Sequence of chain B:
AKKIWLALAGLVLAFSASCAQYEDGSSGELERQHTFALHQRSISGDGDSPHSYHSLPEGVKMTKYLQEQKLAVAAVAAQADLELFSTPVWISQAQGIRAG

This data describes a binding interaction between two proteins.

Sequence of chain A:
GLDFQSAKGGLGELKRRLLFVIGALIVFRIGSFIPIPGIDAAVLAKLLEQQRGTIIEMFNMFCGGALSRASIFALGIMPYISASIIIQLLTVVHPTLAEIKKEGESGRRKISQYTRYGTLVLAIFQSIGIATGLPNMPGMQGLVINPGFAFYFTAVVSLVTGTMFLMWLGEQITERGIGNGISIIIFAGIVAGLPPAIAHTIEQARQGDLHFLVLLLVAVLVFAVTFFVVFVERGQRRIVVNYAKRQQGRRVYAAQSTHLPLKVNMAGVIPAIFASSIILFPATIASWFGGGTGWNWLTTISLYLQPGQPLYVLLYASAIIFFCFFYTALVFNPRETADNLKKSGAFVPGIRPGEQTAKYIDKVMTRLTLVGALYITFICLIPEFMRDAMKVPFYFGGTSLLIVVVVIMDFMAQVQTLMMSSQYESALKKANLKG

Residue-level contacts at the interface:
Residue C64 in chain A is in contact with residue A38 in chain B (closest heavy-atom distance 3.1 Å).
Residue G143 in chain A contacts residue L31 in chain B (closest heavy-atom distance 2.8 Å).
Residue N341 in chain A contacts residue K3 in chain B (closest heavy-atom distance 2.4 Å).
Residue W289 in chain A contacts residue D25 in chain B (closest heavy-atom distance 3.1 Å).
Residue F5 in chain A interacts with residue S56 in chain B (closest heavy-atom distance 2.6 Å).
Residue I187 in chain A interacts with residue L39 in chain B (closest heavy-atom distance 3.2 Å).
Residue I187 in chain A is in contact with residue H40 in chain B (closest heavy-atom distance 3.4 Å).
Residue T418 in chain A interacts with residue S43 in chain B (closest heavy-atom distance 3.1 Å).
Residue W289 in chain A is in contact with residue Y23 in chain B (closest heavy-atom distance 2.0 Å).
Residue I78 in chain A contacts residue F37 in chain B (closest heavy-atom distance 3.3 Å).
Residue Q142 in chain A interacts with residue E32 in chain B (closest heavy-atom distance 3.3 Å).
Residue M138 in chain A interacts with residue E32 in chain B (closest heavy-atom distance 2.8 Å).
Residue A414 in chain A is in contact with residue R42 in chain B (closest heavy-atom distance 1.9 Å).
Residue W289 in chain A contacts residue Q22 in chain B (closest heavy-atom distance 3.4 Å).
Residue D4 in chain A contacts residue H55 in chain B (closest heavy-atom distance 2.5 Å).
Residue R53 in chain A contacts residue S28 in chain B (closest heavy-atom distance 2.6 Å).
Residue A75 in chain A contacts residue H35 in chain B (closest heavy-atom distance 2.6 Å).
Residue F282 in chain A is in contact with residue F16 in chain B (closest heavy-atom distance 3.1 Å).
Residue M79 in chain A is in contact with residue F37 in chain B (closest heavy-atom distance 2.9 Å).
Residue V44 in chain A is in contact with residue E30 in chain B (closest heavy-atom distance 3.2 Å).
Residue N181 in chain A interacts with residue H40 in chain B (closest heavy-atom distance 2.6 Å).
Residue L135 in chain A interacts with residue Q34 in chain B (closest heavy-atom distance 2.8 Å).
Residue Q142 in chain A contacts residue L31 in chain B (closest heavy-atom distance 3.1 Å).
Residue L12 in chain A interacts with residue H52 in chain B (closest heavy-atom distance 3.1 Å).
Residue L12 in chain A interacts with residue Y54 in chain B (closest heavy-atom distance 2.3 Å).
Residue D4 in chain A is in contact with residue S56 in chain B (closest heavy-atom distance 3.1 Å).
Residue L135 in chain A interacts with residue R33 in chain B (closest heavy-atom distance 2.6 Å).
Residue A8 in chain A interacts with residue S53 in chain B (closest heavy-atom distance 2.5 Å).
Residue M421 in chain A interacts with residue D47 in chain B (closest heavy-atom distance 3.2 Å).
Residue S184 in chain A contacts residue H40 in chain B (closest heavy-atom distance 2.9 Å).
Residue F63 in chain A is in contact with residue G11 in chain B (closest heavy-atom distance 3.2 Å).
Residue M141 in chain A interacts with residue L31 in chain B (closest heavy-atom distance 2.2 Å).
Residue I271 in chain A is in contact with residue L7 in chain B (closest heavy-atom distance 2.7 Å).
Residue M421 in chain A is in contact with residue G48 in chain B (closest heavy-atom distance 2.4 Å).
Residue Q415 in chain A interacts with residue K4 in chain B (closest heavy-atom distance 2.4 Å).
Residue F60 in chain A interacts with residue Q22 in chain B (closest heavy-atom distance 3.3 Å).
Residue M59 in chain A is in contact with residue Q22 in chain B (closest heavy-atom distance 3.3 Å).
Residue D411 in chain A is in contact with residue R42 in chain B (closest heavy-atom distance 2.5 Å).
Residue G134 in chain A contacts residue E32 in chain B (closest heavy-atom distance 3.1 Å).
Residue D411 in chain A contacts residue H40 in chain B (closest heavy-atom distance 2.7 Å).
Residue L135 in chain A contacts residue E32 in chain B (closest heavy-atom distance 3.1 Å).
Residue C64 in chain A contacts residue C20 in chain B (closest heavy-atom distance 2.3 Å).
Residue I279 in chain A contacts residue F16 in chain B (closest heavy-atom distance 3.3 Å).
Residue F5 in chain A is in contact with residue H52 in chain B (closest heavy-atom distance 3.3 Å).
Residue F412 in chain A interacts with residue H40 in chain B (closest heavy-atom distance 2.7 Å).
Residue I82 in chain A interacts with residue F37 in chain B (closest heavy-atom distance 3.0 Å).
Residue M421 in chain A interacts with residue D49 in chain B (closest heavy-atom distance 3.2 Å).
Residue L48 in chain A contacts residue L31 in chain B (closest heavy-atom distance 2.9 Å).
Residue E337 in chain A contacts residue K3 in chain B (closest heavy-atom distance 2.7 Å).
Residue Q257 in chain A interacts with residue L67 in chain B (closest heavy-atom distance 3.3 Å).
Residue A414 in chain A interacts with residue S43 in chain B (closest heavy-atom distance 3.1 Å).
Residue L48 in chain A interacts with residue E30 in chain B (closest heavy-atom distance 1.9 Å).
Residue D411 in chain A is in contact with residue Q41 in chain B (closest heavy-atom distance 2.5 Å).
Residue C64 in chain A is in contact with residue R33 in chain B (closest heavy-atom distance 3.2 Å).
Residue S258 in chain A interacts with residue K65 in chain B (closest heavy-atom distance 3.3 Å).
Residue F60 in chain A interacts with residue R33 in chain B (closest heavy-atom distance 2.7 Å).
Residue F275 in chain A contacts residue L14 in chain B (closest heavy-atom distance 2.8 Å).
Residue F60 in chain A interacts with residue C20 in chain B (closest heavy-atom distance 3.2 Å).
Residue R53 in chain A contacts residue S27 in chain B (closest heavy-atom distance 3.0 Å).
Residue M79 in chain A is in contact with residue S19 in chain B (closest heavy-atom distance 3.3 Å).